Sequence of protein 2:
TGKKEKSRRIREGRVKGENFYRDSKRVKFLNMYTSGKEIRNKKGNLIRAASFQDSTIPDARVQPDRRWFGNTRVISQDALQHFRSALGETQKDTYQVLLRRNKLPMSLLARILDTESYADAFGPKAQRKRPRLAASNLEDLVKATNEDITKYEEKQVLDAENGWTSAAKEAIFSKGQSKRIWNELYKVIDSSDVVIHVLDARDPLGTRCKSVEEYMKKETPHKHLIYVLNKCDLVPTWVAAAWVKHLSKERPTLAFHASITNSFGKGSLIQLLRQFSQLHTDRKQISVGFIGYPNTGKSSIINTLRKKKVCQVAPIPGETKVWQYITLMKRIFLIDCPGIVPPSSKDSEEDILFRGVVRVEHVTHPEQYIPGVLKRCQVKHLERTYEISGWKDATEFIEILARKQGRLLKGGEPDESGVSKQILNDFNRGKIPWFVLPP

Sequence of protein 1:
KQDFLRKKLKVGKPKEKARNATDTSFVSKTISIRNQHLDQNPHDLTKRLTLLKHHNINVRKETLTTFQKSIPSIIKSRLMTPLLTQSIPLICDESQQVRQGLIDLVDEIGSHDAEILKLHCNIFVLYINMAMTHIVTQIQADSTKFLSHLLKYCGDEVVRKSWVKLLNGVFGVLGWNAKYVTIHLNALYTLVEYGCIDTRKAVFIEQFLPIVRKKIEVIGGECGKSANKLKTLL

The following describes two proteins that form a bound complex.

Residue-level contacts at the interface:
Residue F294 in protein 2 contacts residue L48 in protein 1 (closest heavy-atom distance 4.0 Å).
Residue P282 in protein 2 contacts residue I43 in protein 1 (closest heavy-atom distance 4.0 Å).
Residue L96 in protein 2 interacts with residue F36 in protein 1 (closest heavy-atom distance 4.3 Å).
Residue Y104 in protein 2 interacts with residue T40 in protein 1 (closest heavy-atom distance 3.8 Å).
Residue T81 in protein 2 interacts with residue N30 in protein 1 (closest heavy-atom distance 3.0 Å).
Residue L108 in protein 2 contacts residue V37 in protein 1 (closest heavy-atom distance 3.5 Å).
Residue L309 in protein 2 is in contact with residue K39 in protein 1 (closest heavy-atom distance 4.0 Å).
Residue V106 in protein 2 is in contact with residue K39 in protein 1 (closest heavy-atom distance 3.2 Å).
Residue V274 in protein 2 is in contact with residue L48 in protein 1 (closest heavy-atom distance 4.3 Å).
Residue I84 in protein 2 contacts residue T34 in protein 1 (closest heavy-atom distance 3.7 Å).
Residue T81 in protein 2 contacts residue R29 in protein 1 (closest heavy-atom distance 4.5 Å).
Residue L302 in protein 2 interacts with residue S42 in protein 1 (closest heavy-atom distance 4.4 Å).
Residue T267 in protein 2 contacts residue L48 in protein 1 (closest heavy-atom distance 3.2 Å).
Residue Q305 in protein 2 contacts residue S42 in protein 1 (closest heavy-atom distance 2.7 Å).
Residue F294 in protein 2 contacts residue Q46 in protein 1 (closest heavy-atom distance 4.0 Å).
Residue L284 in protein 2 interacts with residue Q46 in protein 1 (closest heavy-atom distance 4.2 Å).
Residue A285 in protein 2 interacts with residue L48 in protein 1 (closest heavy-atom distance 4.5 Å).
Residue A95 in protein 2 is in contact with residue F36 in protein 1 (closest heavy-atom distance 3.7 Å).
Residue F92 in protein 2 interacts with residue F36 in protein 1 (closest heavy-atom distance 4.1 Å).
Residue Q105 in protein 2 is in contact with residue K39 in protein 1 (closest heavy-atom distance 3.8 Å).
Residue V83 in protein 2 is in contact with residue N30 in protein 1 (closest heavy-atom distance 3.1 Å).
Residue Q305 in protein 2 is in contact with residue I41 in protein 1 (closest heavy-atom distance 3.8 Å).
Residue V83 in protein 2 contacts residue T32 in protein 1 (closest heavy-atom distance 2.4 Å).
Residue R82 in protein 2 contacts residue T32 in protein 1 (closest heavy-atom distance 4.5 Å).
Residue V106 in protein 2 is in contact with residue V37 in protein 1 (closest heavy-atom distance 4.4 Å).
Residue F306 in protein 2 contacts residue I41 in protein 1 (closest heavy-atom distance 3.9 Å).
Residue I84 in protein 2 is in contact with residue T32 in protein 1 (closest heavy-atom distance 3.6 Å).
Residue L107 in protein 2 contacts residue V37 in protein 1 (closest heavy-atom distance 4.1 Å).
Residue Q105 in protein 2 is in contact with residue S38 in protein 1 (closest heavy-atom distance 3.6 Å).
Residue Q105 in protein 2 is in contact with residue T40 in protein 1 (closest heavy-atom distance 4.1 Å).
Residue W77 in protein 2 contacts residue D13 in protein 1 (closest heavy-atom distance 4.2 Å).
Residue L113 in protein 2 contacts residue F36 in protein 1 (closest heavy-atom distance 3.9 Å).
Residue Y104 in protein 2 is in contact with residue I43 in protein 1 (closest heavy-atom distance 4.5 Å).
Residue S298 in protein 2 is in contact with residue R44 in protein 1 (closest heavy-atom distance 3.4 Å).
Residue Q305 in protein 2 is in contact with residue T40 in protein 1 (closest heavy-atom distance 4.5 Å).
Residue L302 in protein 2 interacts with residue I43 in protein 1 (closest heavy-atom distance 4.1 Å).
Residue G295 in protein 2 is in contact with residue Q46 in protein 1 (closest heavy-atom distance 4.2 Å).
Residue A285 in protein 2 is in contact with residue Q46 in protein 1 (closest heavy-atom distance 2.8 Å).
Residue Y104 in protein 2 interacts with residue K39 in protein 1 (closest heavy-atom distance 4.3 Å).
Residue P114 in protein 2 is in contact with residue T32 in protein 1 (closest heavy-atom distance 4.1 Å).
Residue V83 in protein 2 interacts with residue A31 in protein 1 (closest heavy-atom distance 4.2 Å).
Residue T103 in protein 2 is in contact with residue I41 in protein 1 (closest heavy-atom distance 4.2 Å).
Residue A271 in protein 2 interacts with residue L48 in protein 1 (closest heavy-atom distance 3.9 Å).
Residue V106 in protein 2 interacts with residue S38 in protein 1 (closest heavy-atom distance 3.2 Å).
Residue N80 in protein 2 interacts with residue N30 in protein 1 (closest heavy-atom distance 3.2 Å).
Residue L107 in protein 2 interacts with residue F36 in protein 1 (closest heavy-atom distance 3.9 Å).
Residue L302 in protein 2 interacts with residue I41 in protein 1 (closest heavy-atom distance 3.6 Å).
Residue F92 in protein 2 is in contact with residue T34 in protein 1 (closest heavy-atom distance 3.5 Å).
Residue W77 in protein 2 interacts with residue F14 in protein 1 (closest heavy-atom distance 3.8 Å).
Residue L107 in protein 2 is in contact with residue S38 in protein 1 (closest heavy-atom distance 4.3 Å).
Residue R82 in protein 2 interacts with residue N30 in protein 1 (closest heavy-atom distance 3.7 Å).
Residue P114 in protein 2 contacts residue D33 in protein 1 (closest heavy-atom distance 4.4 Å).
Residue V106 in protein 2 is in contact with residue I41 in protein 1 (closest heavy-atom distance 4.4 Å).
Residue R76 in protein 2 contacts residue F14 in protein 1 (closest heavy-atom distance 3.5 Å).
Residue D74 in protein 2 interacts with residue F14 in protein 1 (closest heavy-atom distance 3.0 Å).
Residue Q301 in protein 2 contacts residue R44 in protein 1 (closest heavy-atom distance 3.4 Å).
Residue Q72 in protein 2 is in contact with residue D13 in protein 1 (closest heavy-atom distance 2.6 Å).
Residue Y104 in protein 2 contacts residue I41 in protein 1 (closest heavy-atom distance 2.9 Å).
Residue T99 in protein 2 contacts residue S38 in protein 1 (closest heavy-atom distance 3.4 Å).
Residue A88 in protein 2 contacts residue T34 in protein 1 (closest heavy-atom distance 4.0 Å).